Contacts between the two chains:
Residue T67 in chain A contacts residue Y575 in chain B (closest heavy-atom distance 4.9 Å).
Residue P35 in chain A is in contact with residue E571 in chain B (closest heavy-atom distance 3.2 Å).
Residue K31 in chain A interacts with residue E576 in chain B (closest heavy-atom distance 4.6 Å).
Residue A72 in chain A is in contact with residue W573 in chain B (closest heavy-atom distance 4.9 Å).
Residue Y75 in chain A interacts with residue Y575 in chain B (closest heavy-atom distance 4.1 Å).
Residue V91 in chain A interacts with residue Y582 in chain B (closest heavy-atom distance 4.9 Å).
Residue R76 in chain A interacts with residue W573 in chain B (closest heavy-atom distance 4.1 Å).
Residue V68 in chain A contacts residue Y575 in chain B (closest heavy-atom distance 4.0 Å).
Residue V34 in chain A is in contact with residue V572 in chain B (closest heavy-atom distance 4.0 Å).
Residue H77 in chain A interacts with residue Y582 in chain B (closest heavy-atom distance 4.5 Å).
Residue K31 in chain A contacts residue Y575 in chain B (closest heavy-atom distance 3.1 Å).
Residue K31 in chain A contacts residue W573 in chain B (closest heavy-atom distance 4.7 Å).
Residue K78 in chain A contacts residue Y582 in chain B (closest heavy-atom distance 4.3 Å).
Residue M210 in chain A interacts with residue I570 in chain B (closest heavy-atom distance 3.8 Å).
Residue D71 in chain A interacts with residue Y575 in chain B (closest heavy-atom distance 2.5 Å).
Residue V215 in chain A is in contact with residue V572 in chain B (closest heavy-atom distance 4.7 Å).
Residue P35 in chain A contacts residue V572 in chain B (closest heavy-atom distance 3.8 Å).
Residue P35 in chain A interacts with residue W573 in chain B (closest heavy-atom distance 4.2 Å).
Residue I33 in chain A interacts with residue L578 in chain B (closest heavy-atom distance 4.0 Å).
Residue M214 in chain A is in contact with residue I570 in chain B (closest heavy-atom distance 3.9 Å).
Residue I33 in chain A interacts with residue W573 in chain B (closest heavy-atom distance 2.8 Å).
Residue K78 in chain A interacts with residue E581 in chain B (closest heavy-atom distance 4.2 Å).
Residue I33 in chain A interacts with residue D574 in chain B (closest heavy-atom distance 5.0 Å).
Residue Y112 in chain A interacts with residue Y582 in chain B (closest heavy-atom distance 2.8 Å).
Residue P79 in chain A contacts residue G583 in chain B (closest heavy-atom distance 3.9 Å).
Residue K31 in chain A interacts with residue D574 in chain B (closest heavy-atom distance 3.4 Å).
Residue I33 in chain A is in contact with residue V572 in chain B (closest heavy-atom distance 3.5 Å).
Residue Y75 in chain A is in contact with residue L578 in chain B (closest heavy-atom distance 3.6 Å).
Residue S32 in chain A contacts residue V572 in chain B (closest heavy-atom distance 4.0 Å).
Residue I33 in chain A is in contact with residue Y575 in chain B (closest heavy-atom distance 3.7 Å).
Residue Y75 in chain A interacts with residue R579 in chain B (closest heavy-atom distance 3.6 Å).
Residue S32 in chain A contacts residue D574 in chain B (closest heavy-atom distance 4.1 Å).
Residue Y75 in chain A interacts with residue Y582 in chain B (closest heavy-atom distance 3.7 Å).
Residue D71 in chain A is in contact with residue R579 in chain B (closest heavy-atom distance 4.8 Å).
Residue P79 in chain A interacts with residue Y582 in chain B (closest heavy-atom distance 3.4 Å).
Residue M214 in chain A interacts with residue V572 in chain B (closest heavy-atom distance 3.8 Å).
Residue P35 in chain A interacts with residue I570 in chain B (closest heavy-atom distance 4.1 Å).
Residue R74 in chain A is in contact with residue Y582 in chain B (closest heavy-atom distance 3.7 Å).
Residue S32 in chain A is in contact with residue Y575 in chain B (closest heavy-atom distance 3.8 Å).
Residue S32 in chain A is in contact with residue W573 in chain B (closest heavy-atom distance 3.2 Å).
Residue K114 in chain A is in contact with residue G583 in chain B (closest heavy-atom distance 4.1 Å).

Sequence of chain B:
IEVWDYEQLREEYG

Sequence of chain A:
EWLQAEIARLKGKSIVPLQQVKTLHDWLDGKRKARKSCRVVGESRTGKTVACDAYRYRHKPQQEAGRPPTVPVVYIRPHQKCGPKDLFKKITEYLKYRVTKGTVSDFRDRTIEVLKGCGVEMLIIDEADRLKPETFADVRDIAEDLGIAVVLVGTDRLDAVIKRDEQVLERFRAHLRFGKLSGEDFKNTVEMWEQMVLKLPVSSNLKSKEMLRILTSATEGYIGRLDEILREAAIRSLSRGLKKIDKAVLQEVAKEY

This data describes a binding interaction between two proteins.